Sequence of protein 2:
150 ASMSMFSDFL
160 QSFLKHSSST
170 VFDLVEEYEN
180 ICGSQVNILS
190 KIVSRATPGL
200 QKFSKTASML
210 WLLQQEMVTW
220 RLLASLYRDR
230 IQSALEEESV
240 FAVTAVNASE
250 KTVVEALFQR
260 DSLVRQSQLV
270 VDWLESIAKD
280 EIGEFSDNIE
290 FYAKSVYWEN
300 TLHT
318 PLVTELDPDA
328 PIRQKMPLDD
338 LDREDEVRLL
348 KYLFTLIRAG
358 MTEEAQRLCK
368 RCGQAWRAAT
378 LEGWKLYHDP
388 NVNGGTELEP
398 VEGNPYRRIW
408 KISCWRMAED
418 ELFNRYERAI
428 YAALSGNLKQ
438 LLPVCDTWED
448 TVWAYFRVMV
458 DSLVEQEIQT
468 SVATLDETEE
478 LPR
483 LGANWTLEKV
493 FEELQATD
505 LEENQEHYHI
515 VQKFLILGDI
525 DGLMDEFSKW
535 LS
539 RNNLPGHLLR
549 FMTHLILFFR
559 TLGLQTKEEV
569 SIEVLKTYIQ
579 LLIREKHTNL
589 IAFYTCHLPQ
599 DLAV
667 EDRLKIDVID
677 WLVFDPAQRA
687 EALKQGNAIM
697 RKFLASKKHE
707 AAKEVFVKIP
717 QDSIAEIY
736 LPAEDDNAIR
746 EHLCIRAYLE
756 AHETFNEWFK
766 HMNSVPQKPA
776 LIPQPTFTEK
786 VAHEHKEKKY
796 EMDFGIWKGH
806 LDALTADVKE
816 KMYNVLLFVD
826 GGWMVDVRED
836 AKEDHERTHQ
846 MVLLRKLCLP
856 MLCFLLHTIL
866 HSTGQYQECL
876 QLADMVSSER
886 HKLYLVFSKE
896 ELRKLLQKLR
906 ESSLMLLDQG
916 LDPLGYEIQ

Sequence of protein 1:
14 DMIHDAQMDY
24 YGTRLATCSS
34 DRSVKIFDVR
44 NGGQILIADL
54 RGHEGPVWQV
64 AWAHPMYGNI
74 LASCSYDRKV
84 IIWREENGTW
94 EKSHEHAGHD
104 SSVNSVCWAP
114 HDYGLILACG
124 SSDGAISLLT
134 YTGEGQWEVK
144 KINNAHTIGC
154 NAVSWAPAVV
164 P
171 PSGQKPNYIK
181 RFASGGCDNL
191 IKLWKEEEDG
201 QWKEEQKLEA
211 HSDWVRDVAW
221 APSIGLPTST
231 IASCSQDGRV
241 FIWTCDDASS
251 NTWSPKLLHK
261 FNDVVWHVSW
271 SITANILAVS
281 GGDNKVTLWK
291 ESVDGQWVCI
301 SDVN

Contacts between the two chains:
Residue T448 in protein 2 contacts residue P171 in protein 1 (closest heavy-atom distance 3.0 Å).
Residue L335 in protein 2 interacts with residue Q206 in protein 1 (closest heavy-atom distance 3.4 Å).
Residue N421 in protein 2 is in contact with residue E196 in protein 1 (closest heavy-atom distance 3.4 Å).
Residue N421 in protein 2 is in contact with residue I179 in protein 1 (closest heavy-atom distance 2.4 Å).
Residue E424 in protein 2 is in contact with residue E197 in protein 1 (closest heavy-atom distance 3.3 Å).
Residue E477 in protein 2 interacts with residue G136 in protein 1 (closest heavy-atom distance 3.5 Å).
Residue D417 in protein 2 interacts with residue Y178 in protein 1 (closest heavy-atom distance 3.1 Å).
Residue D417 in protein 2 contacts residue K180 in protein 1 (closest heavy-atom distance 2.7 Å).
Residue A415 in protein 2 contacts residue P176 in protein 1 (closest heavy-atom distance 3.7 Å).
Residue L419 in protein 2 is in contact with residue P160 in protein 1 (closest heavy-atom distance 3.3 Å).
Residue L335 in protein 2 is in contact with residue E204 in protein 1 (closest heavy-atom distance 3.5 Å).
Residue M333 in protein 2 contacts residue Q206 in protein 1 (closest heavy-atom distance 3.0 Å).
Residue A415 in protein 2 interacts with residue N177 in protein 1 (closest heavy-atom distance 3.2 Å).
Residue R422 in protein 2 contacts residue V163 in protein 1 (closest heavy-atom distance 3.3 Å).
Residue F420 in protein 2 interacts with residue F182 in protein 1 (closest heavy-atom distance 3.5 Å).
Residue R425 in protein 2 is in contact with residue I179 in protein 1 (closest heavy-atom distance 3.5 Å).
Residue I329 in protein 2 interacts with residue K143 in protein 1 (closest heavy-atom distance 3.1 Å).
Residue R422 in protein 2 interacts with residue I179 in protein 1 (closest heavy-atom distance 3.6 Å).
Residue N434 in protein 2 contacts residue S172 in protein 1 (closest heavy-atom distance 3.4 Å).
Residue L435 in protein 2 contacts residue K175 in protein 1 (closest heavy-atom distance 3.2 Å).
Residue A451 in protein 2 is in contact with residue S172 in protein 1 (closest heavy-atom distance 3.5 Å).
Residue L435 in protein 2 contacts residue P176 in protein 1 (closest heavy-atom distance 3.6 Å).
Residue E416 in protein 2 interacts with residue D115 in protein 1 (closest heavy-atom distance 3.1 Å).
Residue P325 in protein 2 contacts residue W202 in protein 1 (closest heavy-atom distance 3.1 Å).
Residue M414 in protein 2 contacts residue K180 in protein 1 (closest heavy-atom distance 3.2 Å).
Residue R330 in protein 2 interacts with residue I129 in protein 1 (closest heavy-atom distance 3.5 Å).
Residue N434 in protein 2 contacts residue K175 in protein 1 (closest heavy-atom distance 3.4 Å).
Residue D417 in protein 2 contacts residue R181 in protein 1 (closest heavy-atom distance 3.4 Å).
Residue D417 in protein 2 interacts with residue I179 in protein 1 (closest heavy-atom distance 3.2 Å).
Residue L435 in protein 2 is in contact with residue S172 in protein 1 (closest heavy-atom distance 3.5 Å).
Residue K436 in protein 2 interacts with residue P171 in protein 1 (closest heavy-atom distance 3.4 Å).
Residue F420 in protein 2 contacts residue I179 in protein 1 (closest heavy-atom distance 3.0 Å).
Residue M333 in protein 2 contacts residue L193 in protein 1 (closest heavy-atom distance 3.0 Å).
Residue L439 in protein 2 is in contact with residue P164 in protein 1 (closest heavy-atom distance 3.3 Å).
Residue D326 in protein 2 interacts with residue W202 in protein 1 (closest heavy-atom distance 3.1 Å).
Residue P334 in protein 2 is in contact with residue Q206 in protein 1 (closest heavy-atom distance 3.4 Å).
Residue L335 in protein 2 interacts with residue K207 in protein 1 (closest heavy-atom distance 3.3 Å).
Residue L335 in protein 2 contacts residue E205 in protein 1 (closest heavy-atom distance 3.6 Å).
Residue R340 in protein 2 interacts with residue E205 in protein 1 (closest heavy-atom distance 3.2 Å).
Residue K436 in protein 2 interacts with residue N177 in protein 1 (closest heavy-atom distance 3.6 Å).
Residue E416 in protein 2 interacts with residue Y116 in protein 1 (closest heavy-atom distance 3.3 Å).
Residue L435 in protein 2 is in contact with residue N177 in protein 1 (closest heavy-atom distance 3.0 Å).
Residue D336 in protein 2 is in contact with residue E205 in protein 1 (closest heavy-atom distance 3.6 Å).
Residue R422 in protein 2 contacts residue Y178 in protein 1 (closest heavy-atom distance 3.4 Å).
Residue A415 in protein 2 contacts residue Y178 in protein 1 (closest heavy-atom distance 2.9 Å).
Residue E418 in protein 2 is in contact with residue K180 in protein 1 (closest heavy-atom distance 2.7 Å).
Residue K332 in protein 2 is in contact with residue S184 in protein 1 (closest heavy-atom distance 3.3 Å).
Residue P325 in protein 2 contacts residue Q201 in protein 1 (closest heavy-atom distance 3.1 Å).
Residue P328 in protein 2 is in contact with residue W202 in protein 1 (closest heavy-atom distance 3.4 Å).
Residue R374 in protein 2 interacts with residue E198 in protein 1 (closest heavy-atom distance 3.6 Å).
Residue T321 in protein 2 contacts residue N147 in protein 1 (closest heavy-atom distance 3.6 Å).
Residue K436 in protein 2 contacts residue P176 in protein 1 (closest heavy-atom distance 3.4 Å).
Residue I329 in protein 2 contacts residue L131 in protein 1 (closest heavy-atom distance 3.5 Å).
Residue F420 in protein 2 interacts with residue K180 in protein 1 (closest heavy-atom distance 3.2 Å).
Residue R425 in protein 2 interacts with residue K180 in protein 1 (closest heavy-atom distance 3.6 Å).
Residue A327 in protein 2 is in contact with residue W202 in protein 1 (closest heavy-atom distance 3.4 Å).
Residue L419 in protein 2 interacts with residue F182 in protein 1 (closest heavy-atom distance 3.5 Å).
Residue L438 in protein 2 is in contact with residue P164 in protein 1 (closest heavy-atom distance 3.5 Å).
Residue L419 in protein 2 is in contact with residue I179 in protein 1 (closest heavy-atom distance 3.4 Å).
Residue E418 in protein 2 is in contact with residue Y178 in protein 1 (closest heavy-atom distance 3.6 Å).

These two protein chains interact to form a complex.